Sequence of protein 1:
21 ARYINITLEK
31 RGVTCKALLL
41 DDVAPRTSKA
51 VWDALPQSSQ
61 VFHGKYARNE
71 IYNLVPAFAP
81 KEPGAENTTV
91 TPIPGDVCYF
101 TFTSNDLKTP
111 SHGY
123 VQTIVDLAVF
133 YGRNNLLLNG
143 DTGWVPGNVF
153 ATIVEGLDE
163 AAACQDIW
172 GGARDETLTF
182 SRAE

Sequence of protein 2:
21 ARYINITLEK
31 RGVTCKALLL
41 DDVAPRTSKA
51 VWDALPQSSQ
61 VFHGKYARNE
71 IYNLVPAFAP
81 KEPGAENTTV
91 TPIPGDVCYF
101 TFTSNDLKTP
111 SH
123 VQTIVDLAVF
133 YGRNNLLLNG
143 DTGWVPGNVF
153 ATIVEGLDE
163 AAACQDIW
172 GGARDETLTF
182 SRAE

Residue-level contacts at the interface:
Residue G173 in protein 1 interacts with residue G172 in protein 2 (closest heavy-atom distance 3.6 Å).
Residue K65 in protein 1 contacts residue W170 in protein 2 (closest heavy-atom distance 3.3 Å).
Residue R135 in protein 1 contacts residue S111 in protein 2 (closest heavy-atom distance 3.8 Å).
Residue L138 in protein 1 contacts residue N141 in protein 2 (closest heavy-atom distance 3.7 Å).
Residue W170 in protein 1 is in contact with residue F62 in protein 2 (closest heavy-atom distance 3.7 Å).
Residue G173 in protein 1 is in contact with residue G173 in protein 2 (closest heavy-atom distance 3.4 Å).
Residue G172 in protein 1 contacts residue G173 in protein 2 (closest heavy-atom distance 3.7 Å).
Residue Q167 in protein 1 contacts residue K65 in protein 2 (closest heavy-atom distance 3.0 Å).
Residue Y66 in protein 1 contacts residue K65 in protein 2 (closest heavy-atom distance 3.3 Å).
Residue G142 in protein 1 is in contact with residue N136 in protein 2 (closest heavy-atom distance 3.4 Å).
Residue R68 in protein 1 is in contact with residue Y66 in protein 2 (closest heavy-atom distance 3.9 Å).
Residue Y66 in protein 1 contacts residue Y66 in protein 2 (closest heavy-atom distance 3.4 Å).
Residue K65 in protein 1 is in contact with residue Y66 in protein 2 (closest heavy-atom distance 3.3 Å).
Residue H63 in protein 1 contacts residue K65 in protein 2 (closest heavy-atom distance 3.8 Å).
Residue S111 in protein 1 is in contact with residue N69 in protein 2 (closest heavy-atom distance 2.8 Å).
Residue K65 in protein 1 contacts residue H63 in protein 2 (closest heavy-atom distance 3.8 Å).
Residue H112 in protein 1 is in contact with residue R68 in protein 2 (closest heavy-atom distance 3.4 Å).
Residue F62 in protein 1 contacts residue W170 in protein 2 (closest heavy-atom distance 3.8 Å).
Residue N141 in protein 1 is in contact with residue L138 in protein 2 (closest heavy-atom distance 3.8 Å).
Residue G142 in protein 1 interacts with residue L138 in protein 2 (closest heavy-atom distance 4.0 Å).
Residue Y114 in protein 1 contacts residue W170 in protein 2 (closest heavy-atom distance 3.7 Å).
Residue L138 in protein 1 contacts residue G142 in protein 2 (closest heavy-atom distance 3.9 Å).
Residue D168 in protein 1 interacts with residue R175 in protein 2 (closest heavy-atom distance 2.8 Å).
Residue W170 in protein 1 is in contact with residue K65 in protein 2 (closest heavy-atom distance 3.3 Å).
Residue Y66 in protein 1 is in contact with residue R68 in protein 2 (closest heavy-atom distance 4.0 Å).
Residue W170 in protein 1 is in contact with residue H63 in protein 2 (closest heavy-atom distance 2.9 Å).
Residue N69 in protein 1 interacts with residue K65 in protein 2 (closest heavy-atom distance 3.1 Å).
Residue N136 in protein 1 is in contact with residue D143 in protein 2 (closest heavy-atom distance 2.7 Å).
Residue K65 in protein 1 contacts residue K65 in protein 2 (closest heavy-atom distance 3.0 Å).
Residue N136 in protein 1 contacts residue G142 in protein 2 (closest heavy-atom distance 3.3 Å).
Residue K65 in protein 1 is in contact with residue N69 in protein 2 (closest heavy-atom distance 3.2 Å).
Residue G172 in protein 1 contacts residue G172 in protein 2 (closest heavy-atom distance 3.7 Å).
Residue R68 in protein 1 contacts residue D143 in protein 2 (closest heavy-atom distance 2.9 Å).
Residue N69 in protein 1 interacts with residue S111 in protein 2 (closest heavy-atom distance 2.6 Å).
Residue G172 in protein 1 interacts with residue R175 in protein 2 (closest heavy-atom distance 3.9 Å).
Residue D143 in protein 1 interacts with residue N136 in protein 2 (closest heavy-atom distance 2.7 Å).
Residue G113 in protein 1 interacts with residue W170 in protein 2 (closest heavy-atom distance 3.7 Å).
Residue R175 in protein 1 contacts residue D168 in protein 2 (closest heavy-atom distance 2.8 Å).
Residue K65 in protein 1 contacts residue Y133 in protein 2 (closest heavy-atom distance 2.9 Å).
Residue G64 in protein 1 is in contact with residue K65 in protein 2 (closest heavy-atom distance 4.0 Å).
Residue K65 in protein 1 is in contact with residue G64 in protein 2 (closest heavy-atom distance 4.0 Å).
Residue S111 in protein 1 is in contact with residue N136 in protein 2 (closest heavy-atom distance 3.6 Å).
Residue G113 in protein 1 interacts with residue Q167 in protein 2 (closest heavy-atom distance 3.0 Å).
Residue S111 in protein 1 interacts with residue R135 in protein 2 (closest heavy-atom distance 3.8 Å).
Residue R175 in protein 1 interacts with residue G172 in protein 2 (closest heavy-atom distance 4.0 Å).
Residue Q167 in protein 1 contacts residue H112 in protein 2 (closest heavy-atom distance 3.7 Å).
Residue K65 in protein 1 contacts residue A67 in protein 2 (closest heavy-atom distance 3.7 Å).
Residue K65 in protein 1 interacts with residue Q167 in protein 2 (closest heavy-atom distance 2.9 Å).
Residue L140 in protein 1 interacts with residue L140 in protein 2 (closest heavy-atom distance 3.5 Å).
Residue D143 in protein 1 is in contact with residue R68 in protein 2 (closest heavy-atom distance 2.9 Å).
Residue A67 in protein 1 contacts residue K65 in protein 2 (closest heavy-atom distance 3.8 Å).
Residue H63 in protein 1 contacts residue W170 in protein 2 (closest heavy-atom distance 2.8 Å).
Residue Y133 in protein 1 interacts with residue K65 in protein 2 (closest heavy-atom distance 2.9 Å).
Residue S111 in protein 1 contacts residue R68 in protein 2 (closest heavy-atom distance 3.4 Å).
Residue K65 in protein 1 interacts with residue R68 in protein 2 (closest heavy-atom distance 2.9 Å).
Residue N136 in protein 1 contacts residue S111 in protein 2 (closest heavy-atom distance 3.6 Å).
Residue R68 in protein 1 interacts with residue S111 in protein 2 (closest heavy-atom distance 3.2 Å).
Residue W170 in protein 1 interacts with residue Y72 in protein 2 (closest heavy-atom distance 4.0 Å).
Residue R68 in protein 1 contacts residue H112 in protein 2 (closest heavy-atom distance 3.3 Å).
Residue R68 in protein 1 contacts residue K65 in protein 2 (closest heavy-atom distance 2.9 Å).

These two protein chains interact to form a complex.